Sequence of chain A:
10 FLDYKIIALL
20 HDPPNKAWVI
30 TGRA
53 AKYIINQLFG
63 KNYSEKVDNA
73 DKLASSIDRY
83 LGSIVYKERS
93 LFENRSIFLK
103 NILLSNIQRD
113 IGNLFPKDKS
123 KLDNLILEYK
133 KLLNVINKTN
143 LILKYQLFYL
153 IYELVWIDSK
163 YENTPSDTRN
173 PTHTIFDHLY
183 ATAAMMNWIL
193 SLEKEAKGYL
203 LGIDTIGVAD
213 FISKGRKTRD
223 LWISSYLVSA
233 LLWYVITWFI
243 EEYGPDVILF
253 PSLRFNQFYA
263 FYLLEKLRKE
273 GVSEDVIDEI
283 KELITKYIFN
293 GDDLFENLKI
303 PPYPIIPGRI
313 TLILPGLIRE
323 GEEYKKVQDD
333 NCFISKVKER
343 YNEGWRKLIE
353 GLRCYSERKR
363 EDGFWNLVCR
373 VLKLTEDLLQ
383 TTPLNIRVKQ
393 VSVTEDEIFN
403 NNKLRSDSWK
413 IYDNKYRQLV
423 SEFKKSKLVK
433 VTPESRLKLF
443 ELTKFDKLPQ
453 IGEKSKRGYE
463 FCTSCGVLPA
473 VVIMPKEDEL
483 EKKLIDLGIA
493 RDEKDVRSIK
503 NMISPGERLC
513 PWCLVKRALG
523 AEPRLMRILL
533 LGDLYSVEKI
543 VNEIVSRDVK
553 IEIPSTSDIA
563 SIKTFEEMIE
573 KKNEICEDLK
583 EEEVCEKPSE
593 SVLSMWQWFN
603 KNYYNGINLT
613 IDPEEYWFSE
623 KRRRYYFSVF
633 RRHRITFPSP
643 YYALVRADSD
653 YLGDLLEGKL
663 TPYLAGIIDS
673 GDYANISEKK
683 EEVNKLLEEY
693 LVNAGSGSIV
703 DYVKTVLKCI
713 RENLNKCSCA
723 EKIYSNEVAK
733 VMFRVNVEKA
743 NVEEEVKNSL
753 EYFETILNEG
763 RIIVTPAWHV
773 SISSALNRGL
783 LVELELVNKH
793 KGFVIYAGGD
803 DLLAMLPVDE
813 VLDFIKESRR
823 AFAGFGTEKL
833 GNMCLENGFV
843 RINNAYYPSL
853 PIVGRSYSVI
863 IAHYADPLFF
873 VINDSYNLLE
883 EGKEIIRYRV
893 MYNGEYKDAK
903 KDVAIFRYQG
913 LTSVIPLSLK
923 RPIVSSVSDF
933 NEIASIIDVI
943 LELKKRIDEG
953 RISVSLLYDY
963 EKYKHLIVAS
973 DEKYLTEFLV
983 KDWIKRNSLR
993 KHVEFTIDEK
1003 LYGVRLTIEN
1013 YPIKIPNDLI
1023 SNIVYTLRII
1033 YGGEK

Interface contacts:
Residue Q911 in chain A interacts with residue S24 in chain B (closest heavy-atom distance 4.6 Å).
Residue Q911 in chain A is in contact with residue S25 in chain B (closest heavy-atom distance 3.4 Å).
Residue L913 in chain A interacts with residue E27 in chain B (closest heavy-atom distance 4.6 Å).
Residue Y910 in chain A is in contact with residue V26 in chain B (closest heavy-atom distance 3.8 Å).
Residue G912 in chain A is in contact with residue E27 in chain B (closest heavy-atom distance 3.3 Å).
Residue G912 in chain A is in contact with residue V26 in chain B (closest heavy-atom distance 4.0 Å).
Residue Q911 in chain A contacts residue V26 in chain B (closest heavy-atom distance 3.1 Å).
Residue L913 in chain A contacts residue V26 in chain B (closest heavy-atom distance 3.1 Å).
Residue Q911 in chain A interacts with residue E27 in chain B (closest heavy-atom distance 4.8 Å).

The following describes two proteins that form a bound complex.

Sequence of chain B:
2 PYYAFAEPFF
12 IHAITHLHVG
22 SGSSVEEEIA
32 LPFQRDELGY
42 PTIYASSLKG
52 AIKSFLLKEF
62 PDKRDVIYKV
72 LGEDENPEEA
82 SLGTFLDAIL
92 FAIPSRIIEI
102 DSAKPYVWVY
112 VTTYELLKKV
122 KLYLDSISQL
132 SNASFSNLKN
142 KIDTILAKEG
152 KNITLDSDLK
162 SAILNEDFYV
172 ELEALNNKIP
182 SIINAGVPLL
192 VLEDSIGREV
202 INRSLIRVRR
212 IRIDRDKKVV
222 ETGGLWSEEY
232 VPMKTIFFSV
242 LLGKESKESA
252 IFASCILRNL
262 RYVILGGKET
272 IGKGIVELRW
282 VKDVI